This data describes a binding interaction between two proteins.

Interface contacts:
Residue N462 in chain B is in contact with residue K242 in chain A (closest heavy-atom distance 3.1 Å).
Residue S463 in chain B contacts residue F246 in chain A (closest heavy-atom distance 3.9 Å).
Residue N462 in chain B contacts residue F246 in chain A (closest heavy-atom distance 3.0 Å).

Sequence of chain B:
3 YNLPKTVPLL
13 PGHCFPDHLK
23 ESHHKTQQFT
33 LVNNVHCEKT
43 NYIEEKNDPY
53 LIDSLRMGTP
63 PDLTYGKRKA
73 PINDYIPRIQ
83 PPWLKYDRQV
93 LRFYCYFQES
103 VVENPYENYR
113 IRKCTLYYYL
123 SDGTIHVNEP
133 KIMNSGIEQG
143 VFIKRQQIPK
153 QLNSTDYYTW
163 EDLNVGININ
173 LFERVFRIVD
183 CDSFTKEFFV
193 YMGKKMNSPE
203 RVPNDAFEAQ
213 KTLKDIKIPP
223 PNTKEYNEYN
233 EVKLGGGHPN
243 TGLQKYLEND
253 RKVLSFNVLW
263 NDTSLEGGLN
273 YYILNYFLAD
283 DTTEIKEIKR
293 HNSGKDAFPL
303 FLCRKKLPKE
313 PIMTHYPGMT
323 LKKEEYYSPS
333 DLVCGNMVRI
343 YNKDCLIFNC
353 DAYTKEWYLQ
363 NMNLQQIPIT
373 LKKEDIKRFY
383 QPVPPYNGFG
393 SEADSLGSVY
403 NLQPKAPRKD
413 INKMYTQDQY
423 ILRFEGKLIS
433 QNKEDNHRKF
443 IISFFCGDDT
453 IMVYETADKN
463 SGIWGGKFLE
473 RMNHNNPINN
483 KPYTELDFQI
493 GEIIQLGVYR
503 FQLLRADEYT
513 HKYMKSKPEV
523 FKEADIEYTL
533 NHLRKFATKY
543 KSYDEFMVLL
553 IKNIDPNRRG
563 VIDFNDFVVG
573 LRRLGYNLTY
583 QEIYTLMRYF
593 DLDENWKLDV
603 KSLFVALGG

Sequence of chain A:
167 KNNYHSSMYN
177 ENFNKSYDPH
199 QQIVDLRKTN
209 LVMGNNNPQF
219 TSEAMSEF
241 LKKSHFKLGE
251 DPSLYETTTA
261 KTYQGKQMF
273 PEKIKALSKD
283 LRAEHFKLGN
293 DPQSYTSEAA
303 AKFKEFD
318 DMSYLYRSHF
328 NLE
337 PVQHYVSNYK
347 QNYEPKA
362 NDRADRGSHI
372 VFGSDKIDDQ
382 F